Sequence of the first protein:
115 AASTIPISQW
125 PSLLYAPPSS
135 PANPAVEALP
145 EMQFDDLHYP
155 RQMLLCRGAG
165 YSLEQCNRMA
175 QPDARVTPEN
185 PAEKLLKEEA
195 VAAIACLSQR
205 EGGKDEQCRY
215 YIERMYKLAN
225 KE

Sequence of the second protein:
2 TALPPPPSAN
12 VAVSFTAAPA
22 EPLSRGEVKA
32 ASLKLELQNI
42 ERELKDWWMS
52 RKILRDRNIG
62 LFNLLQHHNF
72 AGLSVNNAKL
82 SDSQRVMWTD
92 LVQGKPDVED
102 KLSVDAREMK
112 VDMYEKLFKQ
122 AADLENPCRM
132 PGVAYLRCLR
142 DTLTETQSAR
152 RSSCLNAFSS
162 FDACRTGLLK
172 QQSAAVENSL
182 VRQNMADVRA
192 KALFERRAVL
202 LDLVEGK

Contacts between the two chains:
Residue A164 in the second protein interacts with residue A163 in the first protein (closest heavy-atom distance 4.2 Å).
Residue S161 in the second protein interacts with residue L159 in the first protein (closest heavy-atom distance 4.2 Å).
Residue A164 in the second protein interacts with residue G162 in the first protein (closest heavy-atom distance 3.4 Å).
Residue K171 in the second protein is in contact with residue G164 in the first protein (closest heavy-atom distance 4.3 Å).
Residue M131 in the second protein interacts with residue R155 in the first protein (closest heavy-atom distance 4.9 Å).
Residue C165 in the second protein contacts residue L159 in the first protein (closest heavy-atom distance 4.2 Å).
Residue L169 in the second protein interacts with residue L158 in the first protein (closest heavy-atom distance 4.1 Å).
Residue K171 in the second protein contacts residue G162 in the first protein (closest heavy-atom distance 4.8 Å).
Residue A164 in the second protein is in contact with residue L159 in the first protein (closest heavy-atom distance 3.6 Å).
Residue Q172 in the second protein interacts with residue L158 in the first protein (closest heavy-atom distance 3.6 Å).
Residue P128 in the second protein interacts with residue L158 in the first protein (closest heavy-atom distance 4.2 Å).
Residue C165 in the second protein is in contact with residue L158 in the first protein (closest heavy-atom distance 4.2 Å).
Residue T167 in the second protein is in contact with residue G162 in the first protein (closest heavy-atom distance 3.7 Å).
Residue T167 in the second protein interacts with residue R161 in the first protein (closest heavy-atom distance 4.8 Å).
Residue K171 in the second protein interacts with residue R161 in the first protein (closest heavy-atom distance 2.7 Å).
Residue D163 in the second protein contacts residue G162 in the first protein (closest heavy-atom distance 5.0 Å).
Residue G168 in the second protein interacts with residue L158 in the first protein (closest heavy-atom distance 3.5 Å).
Residue A164 in the second protein interacts with residue L158 in the first protein (closest heavy-atom distance 4.2 Å).
Residue G168 in the second protein is in contact with residue G162 in the first protein (closest heavy-atom distance 3.9 Å).

This data describes a binding interaction between two proteins.